The following describes two proteins that form a bound complex.

Sequence of the second protein:
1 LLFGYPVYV

Contacts between the two chains:
Residue K66 in the first protein contacts residue L2 in the second protein (closest heavy-atom distance 2.8 Å).
Residue L156 in the first protein is in contact with residue F3 in the second protein (closest heavy-atom distance 3.9 Å).
Residue M5 in the first protein contacts residue L1 in the second protein (closest heavy-atom distance 4.1 Å).
Residue Q155 in the first protein is in contact with residue Y5 in the second protein (closest heavy-atom distance 3.3 Å).
Residue F9 in the first protein contacts residue L2 in the second protein (closest heavy-atom distance 3.7 Å).
Residue V152 in the first protein contacts residue V7 in the second protein (closest heavy-atom distance 4.3 Å).
Residue K146 in the first protein is in contact with residue V9 in the second protein (closest heavy-atom distance 2.5 Å).
Residue Y116 in the first protein contacts residue V7 in the second protein (closest heavy-atom distance 4.0 Å).
Residue W147 in the first protein interacts with residue Y8 in the second protein (closest heavy-atom distance 2.9 Å).
Residue Y123 in the first protein interacts with residue V9 in the second protein (closest heavy-atom distance 4.2 Å).
Residue K66 in the first protein is in contact with residue F3 in the second protein (closest heavy-atom distance 4.1 Å).
Residue E63 in the first protein contacts residue L2 in the second protein (closest heavy-atom distance 2.9 Å).
Residue Y116 in the first protein contacts residue V9 in the second protein (closest heavy-atom distance 4.0 Å).
Residue D77 in the first protein contacts residue Y8 in the second protein (closest heavy-atom distance 3.6 Å).
Residue F33 in the first protein is in contact with residue L1 in the second protein (closest heavy-atom distance 4.9 Å).
Residue R97 in the first protein is in contact with residue Y5 in the second protein (closest heavy-atom distance 4.9 Å).
Residue Q155 in the first protein interacts with residue V7 in the second protein (closest heavy-atom distance 4.9 Å).
Residue Y84 in the first protein contacts residue V9 in the second protein (closest heavy-atom distance 2.8 Å).
Residue Y7 in the first protein interacts with residue L1 in the second protein (closest heavy-atom distance 2.8 Å).
Residue D77 in the first protein is in contact with residue V9 in the second protein (closest heavy-atom distance 3.0 Å).
Residue W147 in the first protein is in contact with residue V9 in the second protein (closest heavy-atom distance 4.1 Å).
Residue Y99 in the first protein interacts with residue L2 in the second protein (closest heavy-atom distance 3.3 Å).
Residue W167 in the first protein contacts residue L1 in the second protein (closest heavy-atom distance 3.6 Å).
Residue Y159 in the first protein contacts residue L1 in the second protein (closest heavy-atom distance 2.8 Å).
Residue W147 in the first protein contacts residue V7 in the second protein (closest heavy-atom distance 3.4 Å).
Residue E63 in the first protein is in contact with residue L1 in the second protein (closest heavy-atom distance 3.2 Å).
Residue H114 in the first protein contacts residue V7 in the second protein (closest heavy-atom distance 4.4 Å).
Residue Y159 in the first protein contacts residue F3 in the second protein (closest heavy-atom distance 3.6 Å).
Residue Y171 in the first protein interacts with residue L1 in the second protein (closest heavy-atom distance 2.7 Å).
Residue R97 in the first protein interacts with residue V7 in the second protein (closest heavy-atom distance 3.8 Å).
Residue T73 in the first protein interacts with residue Y8 in the second protein (closest heavy-atom distance 3.7 Å).
Residue Y99 in the first protein interacts with residue F3 in the second protein (closest heavy-atom distance 2.9 Å).
Residue H70 in the first protein is in contact with residue L2 in the second protein (closest heavy-atom distance 4.2 Å).
Residue T143 in the first protein contacts residue V9 in the second protein (closest heavy-atom distance 3.0 Å).
Residue V76 in the first protein is in contact with residue Y8 in the second protein (closest heavy-atom distance 3.7 Å).
Residue K66 in the first protein contacts residue G4 in the second protein (closest heavy-atom distance 3.9 Å).
Residue T73 in the first protein is in contact with residue P6 in the second protein (closest heavy-atom distance 3.9 Å).
Residue Y7 in the first protein contacts residue L2 in the second protein (closest heavy-atom distance 3.7 Å).
Residue Q72 in the first protein contacts residue Y8 in the second protein (closest heavy-atom distance 4.9 Å).
Residue Y59 in the first protein contacts residue L1 in the second protein (closest heavy-atom distance 3.8 Å).
Residue Q155 in the first protein is in contact with residue P6 in the second protein (closest heavy-atom distance 4.7 Å).
Residue Q155 in the first protein interacts with residue F3 in the second protein (closest heavy-atom distance 3.9 Å).
Residue M45 in the first protein interacts with residue L2 in the second protein (closest heavy-atom distance 3.6 Å).
Residue H70 in the first protein is in contact with residue F3 in the second protein (closest heavy-atom distance 3.2 Å).
Residue Y159 in the first protein contacts residue L2 in the second protein (closest heavy-atom distance 3.8 Å).
Residue V67 in the first protein contacts residue L2 in the second protein (closest heavy-atom distance 3.5 Å).
Residue T80 in the first protein is in contact with residue V9 in the second protein (closest heavy-atom distance 3.3 Å).
Residue L81 in the first protein interacts with residue V9 in the second protein (closest heavy-atom distance 3.9 Å).
Residue T73 in the first protein interacts with residue V7 in the second protein (closest heavy-atom distance 3.3 Å).
Residue T163 in the first protein contacts residue L1 in the second protein (closest heavy-atom distance 3.8 Å).
Residue K146 in the first protein interacts with residue Y8 in the second protein (closest heavy-atom distance 4.4 Å).
Residue D77 in the first protein interacts with residue V7 in the second protein (closest heavy-atom distance 4.5 Å).
Residue K66 in the first protein interacts with residue L1 in the second protein (closest heavy-atom distance 3.5 Å).
Residue R97 in the first protein contacts residue F3 in the second protein (closest heavy-atom distance 4.0 Å).

Sequence of the first protein:
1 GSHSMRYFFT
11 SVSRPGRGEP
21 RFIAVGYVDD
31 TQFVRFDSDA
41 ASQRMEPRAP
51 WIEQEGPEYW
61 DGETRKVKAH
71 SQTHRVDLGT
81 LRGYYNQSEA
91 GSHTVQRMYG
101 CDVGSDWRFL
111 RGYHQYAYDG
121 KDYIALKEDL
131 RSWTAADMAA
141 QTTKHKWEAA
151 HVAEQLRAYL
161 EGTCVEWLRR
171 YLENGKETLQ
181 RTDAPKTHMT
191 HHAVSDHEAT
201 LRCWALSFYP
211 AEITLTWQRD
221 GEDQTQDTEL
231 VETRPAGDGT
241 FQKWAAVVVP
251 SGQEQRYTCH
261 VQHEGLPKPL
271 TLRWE